Sequence of protein 2:
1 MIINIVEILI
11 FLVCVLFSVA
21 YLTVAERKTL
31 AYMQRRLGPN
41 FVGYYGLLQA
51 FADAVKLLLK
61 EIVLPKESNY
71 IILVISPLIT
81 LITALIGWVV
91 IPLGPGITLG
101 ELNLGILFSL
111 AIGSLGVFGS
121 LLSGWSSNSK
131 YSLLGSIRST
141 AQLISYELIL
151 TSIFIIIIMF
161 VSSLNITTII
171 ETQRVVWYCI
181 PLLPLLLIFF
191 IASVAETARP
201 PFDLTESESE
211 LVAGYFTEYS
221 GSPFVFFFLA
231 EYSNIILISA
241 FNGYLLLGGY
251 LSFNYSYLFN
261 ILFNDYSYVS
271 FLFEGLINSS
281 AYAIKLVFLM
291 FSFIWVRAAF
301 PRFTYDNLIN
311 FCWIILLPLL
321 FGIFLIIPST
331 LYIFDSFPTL

Sequence of protein 1:
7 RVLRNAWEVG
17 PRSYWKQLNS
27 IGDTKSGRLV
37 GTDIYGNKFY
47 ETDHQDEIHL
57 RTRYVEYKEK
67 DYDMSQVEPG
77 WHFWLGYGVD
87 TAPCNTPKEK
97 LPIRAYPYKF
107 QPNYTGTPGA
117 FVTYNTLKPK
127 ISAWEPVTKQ

The following describes two proteins that form a bound complex.

Interface contacts:
Residue G43 in protein 2 interacts with residue N25 in protein 1 (closest heavy-atom distance 4.0 Å).
Residue N40 in protein 2 is in contact with residue D29 in protein 1 (closest heavy-atom distance 4.2 Å).
Residue N40 in protein 2 interacts with residue G28 in protein 1 (closest heavy-atom distance 3.3 Å).
Residue Y45 in protein 2 contacts residue L24 in protein 1 (closest heavy-atom distance 3.6 Å).
Residue Y45 in protein 2 is in contact with residue G28 in protein 1 (closest heavy-atom distance 4.4 Å).
Residue F41 in protein 2 interacts with residue Y68 in protein 1 (closest heavy-atom distance 3.1 Å).
Residue Y44 in protein 2 interacts with residue N25 in protein 1 (closest heavy-atom distance 5.0 Å).
Residue Y44 in protein 2 interacts with residue L24 in protein 1 (closest heavy-atom distance 4.1 Å).
Residue F41 in protein 2 contacts residue S26 in protein 1 (closest heavy-atom distance 4.6 Å).